Sequence of chain A:
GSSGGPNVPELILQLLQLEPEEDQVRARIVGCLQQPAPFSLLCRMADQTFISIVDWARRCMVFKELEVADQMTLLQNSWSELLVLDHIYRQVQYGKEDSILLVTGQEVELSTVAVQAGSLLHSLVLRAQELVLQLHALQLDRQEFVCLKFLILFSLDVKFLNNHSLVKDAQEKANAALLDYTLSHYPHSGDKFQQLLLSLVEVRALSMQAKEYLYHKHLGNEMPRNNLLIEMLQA

Residue-level contacts at the interface:
Residue N234 in chain A interacts with residue I4 in chain B (closest heavy-atom distance 3.5 Å).
Residue M80 in chain A is in contact with residue L5 in chain B (closest heavy-atom distance 3.3 Å).
Residue E239 in chain A interacts with residue T3 in chain B (closest heavy-atom distance 3.5 Å).
Residue M240 in chain A interacts with residue L5 in chain B (closest heavy-atom distance 4.0 Å).
Residue L236 in chain A is in contact with residue L5 in chain B (closest heavy-atom distance 4.5 Å).
Residue F71 in chain A interacts with residue L9 in chain B (closest heavy-atom distance 4.3 Å).
Residue E239 in chain A contacts residue I4 in chain B (closest heavy-atom distance 2.8 Å).
Residue N235 in chain A contacts residue I4 in chain B (closest heavy-atom distance 4.8 Å).
Residue V76 in chain A contacts residue Y6 in chain B (closest heavy-atom distance 4.0 Å).
Residue V62 in chain A is in contact with residue L5 in chain B (closest heavy-atom distance 4.5 Å).
Residue I59 in chain A contacts residue L8 in chain B (closest heavy-atom distance 4.0 Å).
Residue F58 in chain A interacts with residue L5 in chain B (closest heavy-atom distance 4.5 Å).
Residue V76 in chain A interacts with residue L9 in chain B (closest heavy-atom distance 4.0 Å).
Residue V62 in chain A interacts with residue L9 in chain B (closest heavy-atom distance 3.8 Å).
Residue M80 in chain A is in contact with residue L9 in chain B (closest heavy-atom distance 3.6 Å).
Residue L83 in chain A contacts residue L5 in chain B (closest heavy-atom distance 4.1 Å).
Residue R66 in chain A is in contact with residue L8 in chain B (closest heavy-atom distance 3.7 Å).
Residue E239 in chain A interacts with residue L5 in chain B (closest heavy-atom distance 3.0 Å).
Residue R66 in chain A contacts residue L9 in chain B (closest heavy-atom distance 3.9 Å).
Residue Q79 in chain A contacts residue L9 in chain B (closest heavy-atom distance 3.9 Å).
Residue V62 in chain A contacts residue L8 in chain B (closest heavy-atom distance 4.0 Å).
Residue R66 in chain A is in contact with residue S10 in chain B (closest heavy-atom distance 4.6 Å).
Residue M80 in chain A contacts residue Y6 in chain B (closest heavy-atom distance 3.7 Å).
Residue M80 in chain A is in contact with residue T3 in chain B (closest heavy-atom distance 4.0 Å).
Residue L236 in chain A contacts residue L8 in chain B (closest heavy-atom distance 4.0 Å).
Residue L236 in chain A interacts with residue I4 in chain B (closest heavy-atom distance 3.8 Å).
Residue Q84 in chain A is in contact with residue L5 in chain B (closest heavy-atom distance 4.1 Å).
Residue L83 in chain A contacts residue L9 in chain B (closest heavy-atom distance 4.1 Å).

Sequence of chain B:
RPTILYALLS

These two protein chains interact to form a complex.